Sequence of the second protein:
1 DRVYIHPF

These two protein chains interact to form a complex.

Interface contacts:
Residue W235 in the first protein contacts residue F8 in the second protein (closest heavy-atom distance 3.6 Å).
Residue Y170 in the first protein is in contact with residue V3 in the second protein (closest heavy-atom distance 3.3 Å).
Residue D245 in the first protein contacts residue R2 in the second protein (closest heavy-atom distance 3.1 Å).
Residue F238 in the first protein contacts residue F8 in the second protein (closest heavy-atom distance 3.5 Å).
Residue T91 in the first protein is in contact with residue P7 in the second protein (closest heavy-atom distance 4.8 Å).
Residue R148 in the first protein is in contact with residue H6 in the second protein (closest heavy-atom distance 2.4 Å).
Residue L266 in the first protein contacts residue H6 in the second protein (closest heavy-atom distance 3.4 Å).
Residue I270 in the first protein is in contact with residue Y4 in the second protein (closest heavy-atom distance 4.9 Å).
Residue M94 in the first protein contacts residue F8 in the second protein (closest heavy-atom distance 3.5 Å).
Residue A160 in the first protein is in contact with residue I5 in the second protein (closest heavy-atom distance 3.7 Å).
Residue I270 in the first protein contacts residue P7 in the second protein (closest heavy-atom distance 4.2 Å).
Residue D263 in the first protein contacts residue R2 in the second protein (closest heavy-atom distance 3.6 Å).
Residue I270 in the first protein interacts with residue F8 in the second protein (closest heavy-atom distance 4.0 Å).
Residue Y17 in the first protein interacts with residue P7 in the second protein (closest heavy-atom distance 4.6 Å).
Residue C161 in the first protein interacts with residue I5 in the second protein (closest heavy-atom distance 3.5 Å).
Residue Y69 in the first protein contacts residue I5 in the second protein (closest heavy-atom distance 2.9 Å).
Residue F238 in the first protein interacts with residue Y4 in the second protein (closest heavy-atom distance 4.0 Å).
Residue L90 in the first protein interacts with residue P7 in the second protein (closest heavy-atom distance 3.8 Å).
Residue L266 in the first protein is in contact with residue Y4 in the second protein (closest heavy-atom distance 4.1 Å).
Residue Y74 in the first protein is in contact with residue H6 in the second protein (closest heavy-atom distance 4.0 Å).
Residue Y70 in the first protein contacts residue P7 in the second protein (closest heavy-atom distance 3.3 Å).
Residue K181 in the first protein interacts with residue F8 in the second protein (closest heavy-atom distance 2.3 Å).
Residue C161 in the first protein interacts with residue Y4 in the second protein (closest heavy-atom distance 4.5 Å).
Residue W249 in the first protein interacts with residue V3 in the second protein (closest heavy-atom distance 4.4 Å).
Residue I153 in the first protein contacts residue V3 in the second protein (closest heavy-atom distance 3.6 Å).
Residue I162 in the first protein contacts residue Y4 in the second protein (closest heavy-atom distance 3.3 Å).
Residue W249 in the first protein contacts residue R2 in the second protein (closest heavy-atom distance 3.2 Å).
Residue F95 in the first protein interacts with residue F8 in the second protein (closest heavy-atom distance 4.5 Å).
Residue P267 in the first protein contacts residue H6 in the second protein (closest heavy-atom distance 3.4 Å).
Residue I162 in the first protein interacts with residue I5 in the second protein (closest heavy-atom distance 3.6 Å).
Residue R148 in the first protein contacts residue I5 in the second protein (closest heavy-atom distance 4.6 Å).
Residue G87 in the first protein contacts residue P7 in the second protein (closest heavy-atom distance 4.8 Å).
Residue D245 in the first protein contacts residue Y4 in the second protein (closest heavy-atom distance 4.3 Å).
Residue I259 in the first protein interacts with residue R2 in the second protein (closest heavy-atom distance 3.8 Å).
Residue R148 in the first protein contacts residue F8 in the second protein (closest heavy-atom distance 3.6 Å).
Residue W66 in the first protein interacts with residue P7 in the second protein (closest heavy-atom distance 3.5 Å).
Residue T91 in the first protein contacts residue F8 in the second protein (closest heavy-atom distance 3.5 Å).
Residue I270 in the first protein contacts residue H6 in the second protein (closest heavy-atom distance 3.5 Å).
Residue R148 in the first protein is in contact with residue Y4 in the second protein (closest heavy-atom distance 4.1 Å).
Residue L90 in the first protein contacts residue F8 in the second protein (closest heavy-atom distance 4.2 Å).
Residue I153 in the first protein contacts residue I5 in the second protein (closest heavy-atom distance 4.6 Å).
Residue Y170 in the first protein interacts with residue R2 in the second protein (closest heavy-atom distance 3.6 Å).
Residue Y74 in the first protein is in contact with residue I5 in the second protein (closest heavy-atom distance 3.5 Å).
Residue Y170 in the first protein is in contact with residue Y4 in the second protein (closest heavy-atom distance 3.0 Å).
Residue I162 in the first protein contacts residue V3 in the second protein (closest heavy-atom distance 3.7 Å).
Residue Y70 in the first protein interacts with residue H6 in the second protein (closest heavy-atom distance 3.1 Å).
Residue K181 in the first protein contacts residue Y4 in the second protein (closest heavy-atom distance 3.4 Å).
Residue A248 in the first protein is in contact with residue R2 in the second protein (closest heavy-atom distance 4.2 Å).
Residue M163 in the first protein is in contact with residue Y4 in the second protein (closest heavy-atom distance 3.3 Å).
Residue W249 in the first protein interacts with residue Y4 in the second protein (closest heavy-atom distance 4.8 Å).
Residue L156 in the first protein is in contact with residue I5 in the second protein (closest heavy-atom distance 4.4 Å).
Residue D263 in the first protein interacts with residue H6 in the second protein (closest heavy-atom distance 4.0 Å).
Residue R148 in the first protein interacts with residue P7 in the second protein (closest heavy-atom distance 3.0 Å).
Residue C161 in the first protein is in contact with residue H6 in the second protein (closest heavy-atom distance 4.7 Å).
Residue T242 in the first protein contacts residue Y4 in the second protein (closest heavy-atom distance 4.4 Å).

Sequence of the first protein:
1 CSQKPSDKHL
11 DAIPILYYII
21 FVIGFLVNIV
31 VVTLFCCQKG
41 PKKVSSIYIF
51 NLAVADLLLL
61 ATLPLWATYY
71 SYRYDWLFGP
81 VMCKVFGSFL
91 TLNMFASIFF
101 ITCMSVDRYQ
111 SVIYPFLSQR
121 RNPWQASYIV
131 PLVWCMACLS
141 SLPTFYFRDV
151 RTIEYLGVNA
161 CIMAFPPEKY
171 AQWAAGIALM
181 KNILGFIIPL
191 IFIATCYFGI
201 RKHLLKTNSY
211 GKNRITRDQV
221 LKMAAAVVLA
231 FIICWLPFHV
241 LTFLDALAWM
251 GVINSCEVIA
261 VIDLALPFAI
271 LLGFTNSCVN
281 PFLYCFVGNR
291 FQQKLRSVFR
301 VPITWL